Residue-level contacts at the interface:
Residue S74 in the second protein contacts residue A2 in the first protein (closest heavy-atom distance 3.7 Å).
Residue I77 in the second protein contacts residue L5 in the first protein (closest heavy-atom distance 4.3 Å).
Residue I77 in the second protein contacts residue A2 in the first protein (closest heavy-atom distance 4.1 Å).
Residue D76 in the second protein is in contact with residue C3 in the first protein (closest heavy-atom distance 3.3 Å).
Residue D76 in the second protein contacts residue L6 in the first protein (closest heavy-atom distance 3.6 Å).
Residue V137 in the second protein contacts residue L6 in the first protein (closest heavy-atom distance 4.3 Å).
Residue D76 in the second protein is in contact with residue A2 in the first protein (closest heavy-atom distance 4.8 Å).
Residue S71 in the second protein contacts residue L5 in the first protein (closest heavy-atom distance 4.9 Å).
Residue S73 in the second protein is in contact with residue A2 in the first protein (closest heavy-atom distance 3.0 Å).
Residue D76 in the second protein is in contact with residue D1 in the first protein (closest heavy-atom distance 3.2 Å).
Residue S71 in the second protein interacts with residue A2 in the first protein (closest heavy-atom distance 3.7 Å).
Residue K70 in the second protein is in contact with residue L5 in the first protein (closest heavy-atom distance 4.3 Å).
Residue S71 in the second protein interacts with residue D1 in the first protein (closest heavy-atom distance 3.7 Å).
Residue I77 in the second protein is in contact with residue L6 in the first protein (closest heavy-atom distance 4.3 Å).
Residue S73 in the second protein is in contact with residue D1 in the first protein (closest heavy-atom distance 3.3 Å).

Sequence of the first protein:
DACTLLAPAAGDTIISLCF

These two protein chains interact to form a complex.

Sequence of the second protein:
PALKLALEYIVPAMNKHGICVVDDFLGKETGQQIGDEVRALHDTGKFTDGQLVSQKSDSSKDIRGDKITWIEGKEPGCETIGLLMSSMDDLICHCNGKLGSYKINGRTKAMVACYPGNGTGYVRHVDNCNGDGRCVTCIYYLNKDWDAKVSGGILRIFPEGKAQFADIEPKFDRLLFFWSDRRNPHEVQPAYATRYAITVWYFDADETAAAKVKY